Sequence of chain B:
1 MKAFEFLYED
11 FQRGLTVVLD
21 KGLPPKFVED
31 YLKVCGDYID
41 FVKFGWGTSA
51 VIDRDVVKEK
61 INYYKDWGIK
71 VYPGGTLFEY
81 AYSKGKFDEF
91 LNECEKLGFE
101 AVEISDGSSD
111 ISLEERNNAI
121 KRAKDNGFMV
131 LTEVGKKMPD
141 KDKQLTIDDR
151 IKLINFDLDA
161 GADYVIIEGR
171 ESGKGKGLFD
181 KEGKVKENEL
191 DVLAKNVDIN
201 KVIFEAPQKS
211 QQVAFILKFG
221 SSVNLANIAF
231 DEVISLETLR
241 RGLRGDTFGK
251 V

Residue-level contacts at the interface:
Residue G22 in chain B is in contact with residue V34 in chain A (closest heavy-atom distance 3.4 Å).
Residue A81 in chain B interacts with residue L7 in chain A (closest heavy-atom distance 3.9 Å).
Residue R54 in chain B contacts residue M1 in chain A (closest heavy-atom distance 2.9 Å).
Residue M138 in chain B interacts with residue G245 in chain A (closest heavy-atom distance 3.9 Å).
Residue D53 in chain B is in contact with residue M1 in chain A (closest heavy-atom distance 3.6 Å).
Residue Y80 in chain B is in contact with residue L243 in chain A (closest heavy-atom distance 3.8 Å).
Residue R54 in chain B interacts with residue A3 in chain A (closest heavy-atom distance 3.8 Å).
Residue V51 in chain B contacts residue T238 in chain A (closest heavy-atom distance 3.8 Å).
Residue V51 in chain B interacts with residue I234 in chain A (closest heavy-atom distance 3.8 Å).
Residue P24 in chain B is in contact with residue Y31 in chain A (closest heavy-atom distance 3.7 Å).
Residue F27 in chain B is in contact with residue F27 in chain A (closest heavy-atom distance 3.8 Å).
Residue A50 in chain B contacts residue R241 in chain A (closest heavy-atom distance 2.9 Å).
Residue K26 in chain B is in contact with residue D30 in chain A (closest heavy-atom distance 3.0 Å).
Residue R170 in chain B interacts with residue D246 in chain A (closest heavy-atom distance 3.0 Å).
Residue V56 in chain B interacts with residue K33 in chain A (closest heavy-atom distance 3.7 Å).
Residue P25 in chain B interacts with residue V34 in chain A (closest heavy-atom distance 3.6 Å).
Residue E93 in chain B interacts with residue A3 in chain A (closest heavy-atom distance 3.7 Å).
Residue V51 in chain B contacts residue K2 in chain A (closest heavy-atom distance 3.8 Å).
Residue S108 in chain B interacts with residue F248 in chain A (closest heavy-atom distance 3.5 Å).
Residue T76 in chain B contacts residue F248 in chain A (closest heavy-atom distance 3.8 Å).
Residue S49 in chain B is in contact with residue A3 in chain A (closest heavy-atom distance 3.4 Å).
Residue F90 in chain B is in contact with residue F6 in chain A (closest heavy-atom distance 3.6 Å).
Residue I52 in chain B contacts residue K2 in chain A (closest heavy-atom distance 3.4 Å).
Residue W46 in chain B contacts residue R244 in chain A (closest heavy-atom distance 3.3 Å).
Residue E89 in chain B is in contact with residue F6 in chain A (closest heavy-atom distance 3.3 Å).
Residue K86 in chain B is in contact with residue F6 in chain A (closest heavy-atom distance 4.0 Å).
Residue I52 in chain B interacts with residue A3 in chain A (closest heavy-atom distance 3.0 Å).
Residue E93 in chain B contacts residue F4 in chain A (closest heavy-atom distance 2.9 Å).
Residue C94 in chain B is in contact with residue F4 in chain A (closest heavy-atom distance 3.9 Å).
Residue T48 in chain B contacts residue T238 in chain A (closest heavy-atom distance 3.7 Å).
Residue G47 in chain B is in contact with residue L243 in chain A (closest heavy-atom distance 3.0 Å).
Residue L97 in chain B contacts residue F4 in chain A (closest heavy-atom distance 3.5 Å).
Residue L77 in chain B contacts residue F4 in chain A (closest heavy-atom distance 3.8 Å).
Residue W46 in chain B is in contact with residue T238 in chain A (closest heavy-atom distance 2.9 Å).
Residue E171 in chain B interacts with residue R244 in chain A (closest heavy-atom distance 2.9 Å).
Residue P25 in chain B interacts with residue D30 in chain A (closest heavy-atom distance 3.3 Å).
Residue L97 in chain B interacts with residue A3 in chain A (closest heavy-atom distance 3.8 Å).
Residue W46 in chain B is in contact with residue L243 in chain A (closest heavy-atom distance 3.3 Å).
Residue V51 in chain B is in contact with residue Y38 in chain A (closest heavy-atom distance 2.6 Å).
Residue A50 in chain B interacts with residue K2 in chain A (closest heavy-atom distance 3.6 Å).
Residue V51 in chain B is in contact with residue E237 in chain A (closest heavy-atom distance 3.8 Å).
Residue L77 in chain B is in contact with residue L7 in chain A (closest heavy-atom distance 3.7 Å).
Residue V56 in chain B interacts with residue V34 in chain A (closest heavy-atom distance 3.6 Å).
Residue P24 in chain B is in contact with residue D30 in chain A (closest heavy-atom distance 3.2 Å).
Residue T76 in chain B is in contact with residue L243 in chain A (closest heavy-atom distance 3.8 Å).
Residue F27 in chain B contacts residue D30 in chain A (closest heavy-atom distance 2.8 Å).
Residue P24 in chain B contacts residue F27 in chain A (closest heavy-atom distance 3.9 Å).
Residue P24 in chain B interacts with residue V34 in chain A (closest heavy-atom distance 3.9 Å).
Residue G47 in chain B contacts residue T238 in chain A (closest heavy-atom distance 3.8 Å).
Residue Y80 in chain B contacts residue F248 in chain A (closest heavy-atom distance 3.9 Å).
Residue S49 in chain B is in contact with residue F4 in chain A (closest heavy-atom distance 3.9 Å).
Residue Y80 in chain B contacts residue E9 in chain A (closest heavy-atom distance 3.1 Å).
Residue Y80 in chain B is in contact with residue L7 in chain A (closest heavy-atom distance 3.8 Å).
Residue T48 in chain B contacts residue I234 in chain A (closest heavy-atom distance 3.6 Å).
Residue S108 in chain B interacts with residue G245 in chain A (closest heavy-atom distance 3.9 Å).
Residue A50 in chain B is in contact with residue A3 in chain A (closest heavy-atom distance 3.3 Å).
Residue F90 in chain B contacts residue F4 in chain A (closest heavy-atom distance 3.6 Å).
Residue V51 in chain B is in contact with residue R241 in chain A (closest heavy-atom distance 3.6 Å).
Residue L23 in chain B interacts with residue V34 in chain A (closest heavy-atom distance 3.7 Å).
Residue K21 in chain B interacts with residue I234 in chain A (closest heavy-atom distance 3.5 Å).

Sequence of chain A:
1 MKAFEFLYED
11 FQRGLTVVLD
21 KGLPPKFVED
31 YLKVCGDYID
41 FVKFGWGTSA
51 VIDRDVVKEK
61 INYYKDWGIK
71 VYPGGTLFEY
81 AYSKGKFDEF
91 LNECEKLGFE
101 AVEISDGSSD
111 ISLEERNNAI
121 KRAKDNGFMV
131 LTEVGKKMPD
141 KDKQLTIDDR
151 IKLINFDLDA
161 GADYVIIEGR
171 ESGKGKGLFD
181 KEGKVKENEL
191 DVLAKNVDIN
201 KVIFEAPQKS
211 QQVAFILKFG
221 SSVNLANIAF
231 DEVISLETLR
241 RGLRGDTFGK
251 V

This data describes a binding interaction between two proteins.